The following describes two proteins that form a bound complex.

Contacts between the two chains:
Residue K130 in chain B contacts residue E44 in chain A (closest heavy-atom distance 3.5 Å).
Residue G129 in chain B contacts residue E44 in chain A (closest heavy-atom distance 4.7 Å).
Residue Y127 in chain B interacts with residue W45 in chain A (closest heavy-atom distance 3.7 Å).
Residue Y127 in chain B interacts with residue R52 in chain A (closest heavy-atom distance 4.5 Å).
Residue W134 in chain B interacts with residue E44 in chain A (closest heavy-atom distance 4.8 Å).
Residue Y127 in chain B interacts with residue A48 in chain A (closest heavy-atom distance 4.9 Å).
Residue K130 in chain B is in contact with residue D43 in chain A (closest heavy-atom distance 4.7 Å).
Residue S133 in chain B is in contact with residue E44 in chain A (closest heavy-atom distance 2.7 Å).
Residue K130 in chain B interacts with residue W45 in chain A (closest heavy-atom distance 3.1 Å).
Residue V131 in chain B contacts residue W45 in chain A (closest heavy-atom distance 3.8 Å).
Residue K130 in chain B is in contact with residue A48 in chain A (closest heavy-atom distance 4.2 Å).

Sequence of chain B:
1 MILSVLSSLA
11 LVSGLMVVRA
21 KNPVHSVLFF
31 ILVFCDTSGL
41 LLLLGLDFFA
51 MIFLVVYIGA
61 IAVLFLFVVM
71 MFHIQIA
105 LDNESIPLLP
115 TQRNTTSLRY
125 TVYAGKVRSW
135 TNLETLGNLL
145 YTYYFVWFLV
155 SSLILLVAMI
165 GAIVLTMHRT

Sequence of chain A:
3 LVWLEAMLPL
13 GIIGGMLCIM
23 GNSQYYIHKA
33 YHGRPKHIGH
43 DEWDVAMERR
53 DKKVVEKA